These two protein chains interact to form a complex.

Sequence of the second protein:
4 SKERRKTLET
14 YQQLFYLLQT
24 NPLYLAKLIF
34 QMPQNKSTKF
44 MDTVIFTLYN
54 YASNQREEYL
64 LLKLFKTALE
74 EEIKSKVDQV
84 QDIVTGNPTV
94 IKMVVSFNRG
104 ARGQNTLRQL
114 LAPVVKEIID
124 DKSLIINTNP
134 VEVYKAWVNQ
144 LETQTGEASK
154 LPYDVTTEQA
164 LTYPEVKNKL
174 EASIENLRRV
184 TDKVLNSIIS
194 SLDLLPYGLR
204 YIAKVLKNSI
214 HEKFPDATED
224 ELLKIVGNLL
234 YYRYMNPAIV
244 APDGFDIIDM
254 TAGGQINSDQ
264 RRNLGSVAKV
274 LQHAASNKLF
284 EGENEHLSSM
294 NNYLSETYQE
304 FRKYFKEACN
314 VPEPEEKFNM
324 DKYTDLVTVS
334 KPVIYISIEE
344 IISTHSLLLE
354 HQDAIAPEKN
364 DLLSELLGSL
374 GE

Residue-level contacts at the interface:
Residue S367 in the second protein interacts with residue Q34 in the first protein (closest heavy-atom distance 3.5 Å).
Residue S340 in the second protein interacts with residue S340 in the first protein (closest heavy-atom distance 2.5 Å).
Residue K39 in the second protein interacts with residue E375 in the first protein (closest heavy-atom distance 3.4 Å).
Residue G371 in the second protein contacts residue K39 in the first protein (closest heavy-atom distance 3.2 Å).
Residue E342 in the second protein contacts residue Y338 in the first protein (closest heavy-atom distance 2.8 Å).
Residue L373 in the second protein is in contact with residue F43 in the first protein (closest heavy-atom distance 3.7 Å).
Residue L373 in the second protein contacts residue K42 in the first protein (closest heavy-atom distance 3.1 Å).
Residue V336 in the second protein contacts residue E343 in the first protein (closest heavy-atom distance 3.5 Å).
Residue I341 in the second protein contacts residue Y338 in the first protein (closest heavy-atom distance 3.5 Å).
Residue Y338 in the second protein interacts with residue I341 in the first protein (closest heavy-atom distance 3.3 Å).
Residue I337 in the second protein interacts with residue R7 in the first protein (closest heavy-atom distance 3.0 Å).
Residue F43 in the second protein interacts with residue L373 in the first protein (closest heavy-atom distance 3.4 Å).
Residue I337 in the second protein contacts residue E342 in the first protein (closest heavy-atom distance 3.3 Å).
Residue Y19 in the second protein interacts with residue I344 in the first protein (closest heavy-atom distance 3.3 Å).
Residue L31 in the second protein is in contact with residue L370 in the first protein (closest heavy-atom distance 3.5 Å).
Residue I344 in the second protein contacts residue Y338 in the first protein (closest heavy-atom distance 3.5 Å).
Residue N363 in the second protein contacts residue K30 in the first protein (closest heavy-atom distance 3.7 Å).
Residue M35 in the second protein interacts with residue G371 in the first protein (closest heavy-atom distance 3.6 Å).
Residue Y27 in the second protein is in contact with residue D364 in the first protein (closest heavy-atom distance 2.7 Å).
Residue I344 in the second protein is in contact with residue V336 in the first protein (closest heavy-atom distance 2.8 Å).
Residue T13 in the second protein interacts with residue L373 in the first protein (closest heavy-atom distance 3.4 Å).
Residue K39 in the second protein interacts with residue G371 in the first protein (closest heavy-atom distance 3.0 Å).
Residue M35 in the second protein contacts residue S367 in the first protein (closest heavy-atom distance 3.1 Å).
Residue E343 in the second protein interacts with residue I337 in the first protein (closest heavy-atom distance 3.4 Å).
Residue L31 in the second protein is in contact with residue S367 in the first protein (closest heavy-atom distance 3.2 Å).
Residue N363 in the second protein contacts residue L31 in the first protein (closest heavy-atom distance 3.6 Å).
Residue L369 in the second protein interacts with residue T13 in the first protein (closest heavy-atom distance 3.4 Å).
Residue I344 in the second protein interacts with residue Y19 in the first protein (closest heavy-atom distance 3.4 Å).
Residue I337 in the second protein contacts residue I341 in the first protein (closest heavy-atom distance 3.2 Å).
Residue K42 in the second protein contacts residue S372 in the first protein (closest heavy-atom distance 2.7 Å).
Residue E342 in the second protein contacts residue S340 in the first protein (closest heavy-atom distance 3.6 Å).
Residue N363 in the second protein is in contact with residue Y27 in the first protein (closest heavy-atom distance 2.6 Å).
Residue V336 in the second protein interacts with residue I344 in the first protein (closest heavy-atom distance 2.9 Å).
Residue D364 in the second protein is in contact with residue Q34 in the first protein (closest heavy-atom distance 3.3 Å).
Residue L370 in the second protein interacts with residue F43 in the first protein (closest heavy-atom distance 2.9 Å).
Residue K30 in the second protein contacts residue D364 in the first protein (closest heavy-atom distance 3.5 Å).
Residue F43 in the second protein interacts with residue L370 in the first protein (closest heavy-atom distance 3.2 Å).
Residue E343 in the second protein interacts with residue P335 in the first protein (closest heavy-atom distance 3.8 Å).
Residue S340 in the second protein contacts residue I339 in the first protein (closest heavy-atom distance 3.3 Å).
Residue Y27 in the second protein is in contact with residue N363 in the first protein (closest heavy-atom distance 3.1 Å).
Residue K42 in the second protein interacts with residue G371 in the first protein (closest heavy-atom distance 3.2 Å).
Residue Q16 in the second protein is in contact with residue L366 in the first protein (closest heavy-atom distance 3.5 Å).
Residue I341 in the second protein is in contact with residue I337 in the first protein (closest heavy-atom distance 3.6 Å).
Residue I339 in the second protein is in contact with residue I339 in the first protein (closest heavy-atom distance 3.7 Å).
Residue S340 in the second protein contacts residue E342 in the first protein (closest heavy-atom distance 3.6 Å).
Residue R7 in the second protein is in contact with residue I337 in the first protein (closest heavy-atom distance 3.0 Å).
Residue Q355 in the second protein interacts with residue K30 in the first protein (closest heavy-atom distance 3.7 Å).
Residue K362 in the second protein interacts with residue Y27 in the first protein (closest heavy-atom distance 3.5 Å).
Residue Y338 in the second protein is in contact with residue E342 in the first protein (closest heavy-atom distance 2.8 Å).
Residue Y14 in the second protein interacts with residue L373 in the first protein (closest heavy-atom distance 3.5 Å).
Residue Y338 in the second protein interacts with residue I344 in the first protein (closest heavy-atom distance 3.4 Å).
Residue Q34 in the second protein is in contact with residue D364 in the first protein (closest heavy-atom distance 3.3 Å).
Residue E342 in the second protein contacts residue I337 in the first protein (closest heavy-atom distance 3.4 Å).
Residue L373 in the second protein contacts residue T13 in the first protein (closest heavy-atom distance 3.6 Å).
Residue Q34 in the second protein is in contact with residue S367 in the first protein (closest heavy-atom distance 3.0 Å).
Residue N363 in the second protein is in contact with residue Q34 in the first protein (closest heavy-atom distance 3.4 Å).
Residue G371 in the second protein contacts residue K42 in the first protein (closest heavy-atom distance 2.6 Å).
Residue S367 in the second protein contacts residue L31 in the first protein (closest heavy-atom distance 3.3 Å).
Residue I339 in the second protein interacts with residue S340 in the first protein (closest heavy-atom distance 3.4 Å).
Residue E343 in the second protein is in contact with residue V336 in the first protein (closest heavy-atom distance 3.4 Å).

Sequence of the first protein:
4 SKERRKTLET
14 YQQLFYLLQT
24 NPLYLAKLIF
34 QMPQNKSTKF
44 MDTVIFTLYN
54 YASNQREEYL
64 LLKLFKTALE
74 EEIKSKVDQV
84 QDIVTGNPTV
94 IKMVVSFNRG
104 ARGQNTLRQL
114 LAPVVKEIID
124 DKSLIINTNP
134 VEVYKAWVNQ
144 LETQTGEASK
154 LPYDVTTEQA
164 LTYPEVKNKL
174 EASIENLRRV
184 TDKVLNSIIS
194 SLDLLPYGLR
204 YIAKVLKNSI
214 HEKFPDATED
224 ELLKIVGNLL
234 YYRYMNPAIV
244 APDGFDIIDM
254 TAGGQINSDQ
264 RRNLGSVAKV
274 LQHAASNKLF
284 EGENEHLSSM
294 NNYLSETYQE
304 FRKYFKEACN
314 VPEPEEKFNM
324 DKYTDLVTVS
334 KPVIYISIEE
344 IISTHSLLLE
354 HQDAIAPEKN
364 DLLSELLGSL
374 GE